Sequence of protein 2:
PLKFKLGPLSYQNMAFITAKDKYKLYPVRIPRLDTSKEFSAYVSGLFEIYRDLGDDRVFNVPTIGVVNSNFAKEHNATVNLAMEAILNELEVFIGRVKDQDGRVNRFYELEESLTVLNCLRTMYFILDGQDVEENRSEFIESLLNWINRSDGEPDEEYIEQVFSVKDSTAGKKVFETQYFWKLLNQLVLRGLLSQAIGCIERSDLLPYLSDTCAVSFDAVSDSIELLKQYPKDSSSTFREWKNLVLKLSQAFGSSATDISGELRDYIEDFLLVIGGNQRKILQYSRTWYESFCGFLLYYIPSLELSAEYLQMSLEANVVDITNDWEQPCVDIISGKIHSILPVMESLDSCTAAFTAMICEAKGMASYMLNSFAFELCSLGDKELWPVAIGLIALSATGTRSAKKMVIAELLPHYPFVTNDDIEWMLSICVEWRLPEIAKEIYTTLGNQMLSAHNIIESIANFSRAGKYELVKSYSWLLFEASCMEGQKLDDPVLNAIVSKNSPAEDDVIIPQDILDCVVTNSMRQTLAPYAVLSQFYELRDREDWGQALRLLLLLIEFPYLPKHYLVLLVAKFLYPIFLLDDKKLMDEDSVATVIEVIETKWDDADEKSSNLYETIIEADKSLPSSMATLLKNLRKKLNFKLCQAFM

Interface contacts:
Residue M465 in protein 2 interacts with residue A291 in protein 1 (closest heavy-atom distance 3.6 Å).
Residue L71 in protein 2 interacts with residue S278 in protein 1 (closest heavy-atom distance 3.4 Å).
Residue K70 in protein 2 contacts residue S267 in protein 1 (closest heavy-atom distance 3.5 Å).
Residue Q545 in protein 2 contacts residue P66 in protein 1 (closest heavy-atom distance 3.1 Å).
Residue Y91 in protein 2 is in contact with residue Q307 in protein 1 (closest heavy-atom distance 3.0 Å).
Residue K70 in protein 2 interacts with residue D14 in protein 1 (closest heavy-atom distance 3.0 Å).
Residue L71 in protein 2 is in contact with residue W270 in protein 1 (closest heavy-atom distance 3.6 Å).
Residue E537 in protein 2 contacts residue R177 in protein 1 (closest heavy-atom distance 3.2 Å).
Residue L67 in protein 2 contacts residue G281 in protein 1 (closest heavy-atom distance 3.6 Å).
Residue N78 in protein 2 contacts residue Y17 in protein 1 (closest heavy-atom distance 3.3 Å).
Residue K87 in protein 2 interacts with residue V12 in protein 1 (closest heavy-atom distance 3.6 Å).
Residue H550 in protein 2 contacts residue E92 in protein 1 (closest heavy-atom distance 3.3 Å).
Residue N544 in protein 2 is in contact with residue E67 in protein 1 (closest heavy-atom distance 3.1 Å).
Residue Q77 in protein 2 is in contact with residue Y20 in protein 1 (closest heavy-atom distance 3.0 Å).
Residue S475 in protein 2 interacts with residue L272 in protein 1 (closest heavy-atom distance 3.6 Å).
Residue L90 in protein 2 is in contact with residue F4 in protein 1 (closest heavy-atom distance 2.8 Å).
Residue M465 in protein 2 interacts with residue K290 in protein 1 (closest heavy-atom distance 3.5 Å).
Residue T541 in protein 2 is in contact with residue E67 in protein 1 (closest heavy-atom distance 3.5 Å).
Residue M465 in protein 2 contacts residue T292 in protein 1 (closest heavy-atom distance 3.0 Å).
Residue S75 in protein 2 contacts residue L272 in protein 1 (closest heavy-atom distance 3.2 Å).
Residue P66 in protein 2 is in contact with residue D282 in protein 1 (closest heavy-atom distance 3.4 Å).
Residue E410 in protein 2 interacts with residue Y293 in protein 1 (closest heavy-atom distance 3.6 Å).
Residue D86 in protein 2 interacts with residue L11 in protein 1 (closest heavy-atom distance 3.5 Å).
Residue M461 in protein 2 contacts residue Y293 in protein 1 (closest heavy-atom distance 3.5 Å).
Residue Q77 in protein 2 contacts residue R22 in protein 1 (closest heavy-atom distance 3.3 Å).
Residue Q77 in protein 2 is in contact with residue Y17 in protein 1 (closest heavy-atom distance 3.1 Å).
Residue Y88 in protein 2 interacts with residue S6 in protein 1 (closest heavy-atom distance 3.3 Å).
Residue L71 in protein 2 is in contact with residue N271 in protein 1 (closest heavy-atom distance 3.4 Å).
Residue Y88 in protein 2 is in contact with residue H8 in protein 1 (closest heavy-atom distance 3.3 Å).
Residue F69 in protein 2 interacts with residue V286 in protein 1 (closest heavy-atom distance 3.6 Å).
Residue K89 in protein 2 interacts with residue D5 in protein 1 (closest heavy-atom distance 3.0 Å).
Residue P73 in protein 2 interacts with residue L272 in protein 1 (closest heavy-atom distance 3.5 Å).
Residue H550 in protein 2 contacts residue E91 in protein 1 (closest heavy-atom distance 3.4 Å).
Residue L67 in protein 2 is in contact with residue V286 in protein 1 (closest heavy-atom distance 3.5 Å).
Residue K70 in protein 2 interacts with residue V15 in protein 1 (closest heavy-atom distance 3.0 Å).
Residue K68 in protein 2 interacts with residue W266 in protein 1 (closest heavy-atom distance 3.5 Å).
Residue N544 in protein 2 is in contact with residue Y68 in protein 1 (closest heavy-atom distance 3.6 Å).
Residue E472 in protein 2 contacts residue T273 in protein 1 (closest heavy-atom distance 3.4 Å).
Residue Y88 in protein 2 is in contact with residue D10 in protein 1 (closest heavy-atom distance 3.4 Å).
Residue I82 in protein 2 interacts with residue Q307 in protein 1 (closest heavy-atom distance 3.6 Å).
Residue Y464 in protein 2 is in contact with residue Y228 in protein 1 (closest heavy-atom distance 3.3 Å).
Residue H550 in protein 2 is in contact with residue Q90 in protein 1 (closest heavy-atom distance 3.3 Å).
Residue M502 in protein 2 is in contact with residue G225 in protein 1 (closest heavy-atom distance 3.5 Å).
Residue L71 in protein 2 contacts residue S269 in protein 1 (closest heavy-atom distance 3.1 Å).
Residue K87 in protein 2 interacts with residue L11 in protein 1 (closest heavy-atom distance 3.6 Å).
Residue S548 in protein 2 contacts residue D89 in protein 1 (closest heavy-atom distance 3.6 Å).
Residue H510 in protein 2 contacts residue Y20 in protein 1 (closest heavy-atom distance 3.5 Å).
Residue P92 in protein 2 is in contact with residue W45 in protein 1 (closest heavy-atom distance 3.5 Å).
Residue E537 in protein 2 contacts residue E67 in protein 1 (closest heavy-atom distance 3.3 Å).
Residue R94 in protein 2 is in contact with residue M1 in protein 1 (closest heavy-atom distance 3.3 Å).
Residue H550 in protein 2 is in contact with residue C93 in protein 1 (closest heavy-atom distance 3.5 Å).
Residue F69 in protein 2 contacts residue S267 in protein 1 (closest heavy-atom distance 3.4 Å).
Residue M461 in protein 2 interacts with residue N295 in protein 1 (closest heavy-atom distance 3.4 Å).
Residue N544 in protein 2 is in contact with residue G69 in protein 1 (closest heavy-atom distance 3.5 Å).
Residue D86 in protein 2 interacts with residue D10 in protein 1 (closest heavy-atom distance 3.1 Å).
Residue L74 in protein 2 contacts residue Y20 in protein 1 (closest heavy-atom distance 3.5 Å).
Residue P73 in protein 2 interacts with residue D18 in protein 1 (closest heavy-atom distance 3.2 Å).
Residue T496 in protein 2 contacts residue W227 in protein 1 (closest heavy-atom distance 3.5 Å).
Residue T83 in protein 2 is in contact with residue V12 in protein 1 (closest heavy-atom distance 2.9 Å).
Residue H550 in protein 2 interacts with residue D89 in protein 1 (closest heavy-atom distance 3.2 Å).

Sequence of protein 1:
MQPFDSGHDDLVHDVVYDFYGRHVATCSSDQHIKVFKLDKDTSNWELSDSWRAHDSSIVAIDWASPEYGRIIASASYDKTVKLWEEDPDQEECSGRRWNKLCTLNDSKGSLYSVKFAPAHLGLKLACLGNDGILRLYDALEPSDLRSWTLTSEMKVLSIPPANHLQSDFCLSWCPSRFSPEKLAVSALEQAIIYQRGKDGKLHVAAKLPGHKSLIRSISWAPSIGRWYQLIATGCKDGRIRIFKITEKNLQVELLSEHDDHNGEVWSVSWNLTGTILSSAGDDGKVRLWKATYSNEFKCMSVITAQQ

These two protein chains interact to form a complex.